Interface contacts:
Residue L156 in chain A contacts residue L6 in chain B (closest heavy-atom distance 4.8 Å).
Residue K66 in chain A interacts with residue L2 in chain B (closest heavy-atom distance 2.8 Å).
Residue R97 in chain A contacts residue L7 in chain B (closest heavy-atom distance 4.7 Å).
Residue T163 in chain A contacts residue V1 in chain B (closest heavy-atom distance 3.8 Å).
Residue Y59 in chain A interacts with residue V1 in chain B (closest heavy-atom distance 3.7 Å).
Residue H70 in chain A interacts with residue L6 in chain B (closest heavy-atom distance 3.4 Å).
Residue R97 in chain A is in contact with residue L6 in chain B (closest heavy-atom distance 3.6 Å).
Residue T143 in chain A interacts with residue A9 in chain B (closest heavy-atom distance 2.8 Å).
Residue F9 in chain A is in contact with residue L2 in chain B (closest heavy-atom distance 3.5 Å).
Residue Y171 in chain A contacts residue V1 in chain B (closest heavy-atom distance 2.7 Å).
Residue Y99 in chain A is in contact with residue L2 in chain B (closest heavy-atom distance 3.5 Å).
Residue F33 in chain A is in contact with residue V1 in chain B (closest heavy-atom distance 4.9 Å).
Residue Y99 in chain A interacts with residue L6 in chain B (closest heavy-atom distance 4.4 Å).
Residue R65 in chain A contacts residue D4 in chain B (closest heavy-atom distance 4.7 Å).
Residue T73 in chain A interacts with residue E8 in chain B (closest heavy-atom distance 4.0 Å).
Residue K146 in chain A is in contact with residue A9 in chain B (closest heavy-atom distance 3.0 Å).
Residue Y7 in chain A interacts with residue V1 in chain B (closest heavy-atom distance 2.8 Å).
Residue Y159 in chain A is in contact with residue L2 in chain B (closest heavy-atom distance 3.8 Å).
Residue M45 in chain A contacts residue L2 in chain B (closest heavy-atom distance 3.6 Å).
Residue M5 in chain A contacts residue V1 in chain B (closest heavy-atom distance 3.8 Å).
Residue T80 in chain A interacts with residue A9 in chain B (closest heavy-atom distance 3.8 Å).
Residue A150 in chain A is in contact with residue L7 in chain B (closest heavy-atom distance 4.0 Å).
Residue E63 in chain A is in contact with residue L2 in chain B (closest heavy-atom distance 2.9 Å).
Residue H74 in chain A contacts residue L6 in chain B (closest heavy-atom distance 3.9 Å).
Residue Y116 in chain A contacts residue A9 in chain B (closest heavy-atom distance 4.5 Å).
Residue E63 in chain A interacts with residue V1 in chain B (closest heavy-atom distance 3.2 Å).
Residue K66 in chain A contacts residue V1 in chain B (closest heavy-atom distance 3.5 Å).
Residue V67 in chain A interacts with residue L2 in chain B (closest heavy-atom distance 3.5 Å).
Residue H70 in chain A contacts residue D5 in chain B (closest heavy-atom distance 4.9 Å).
Residue Y159 in chain A interacts with residue V1 in chain B (closest heavy-atom distance 2.6 Å).
Residue K146 in chain A interacts with residue L7 in chain B (closest heavy-atom distance 4.5 Å).
Residue Y84 in chain A interacts with residue A9 in chain B (closest heavy-atom distance 2.8 Å).
Residue W167 in chain A contacts residue V1 in chain B (closest heavy-atom distance 3.8 Å).
Residue H70 in chain A interacts with residue L2 in chain B (closest heavy-atom distance 4.2 Å).
Residue T73 in chain A is in contact with residue L6 in chain B (closest heavy-atom distance 3.2 Å).
Residue Y7 in chain A interacts with residue L2 in chain B (closest heavy-atom distance 3.5 Å).
Residue W147 in chain A is in contact with residue E8 in chain B (closest heavy-atom distance 3.0 Å).
Residue W147 in chain A contacts residue L7 in chain B (closest heavy-atom distance 3.6 Å).
Residue D77 in chain A is in contact with residue E8 in chain B (closest heavy-atom distance 3.5 Å).
Residue D77 in chain A interacts with residue L7 in chain B (closest heavy-atom distance 4.9 Å).
Residue Y123 in chain A contacts residue A9 in chain B (closest heavy-atom distance 4.8 Å).
Residue V152 in chain A contacts residue L7 in chain B (closest heavy-atom distance 3.5 Å).
Residue K146 in chain A is in contact with residue E8 in chain B (closest heavy-atom distance 3.2 Å).
Residue L81 in chain A contacts residue A9 in chain B (closest heavy-atom distance 4.0 Å).
Residue K66 in chain A contacts residue D4 in chain B (closest heavy-atom distance 3.9 Å).
Residue D77 in chain A contacts residue A9 in chain B (closest heavy-atom distance 2.8 Å).
Residue W147 in chain A interacts with residue A9 in chain B (closest heavy-atom distance 3.8 Å).
Residue H114 in chain A contacts residue L6 in chain B (closest heavy-atom distance 4.1 Å).
Residue V76 in chain A contacts residue E8 in chain B (closest heavy-atom distance 3.5 Å).
Residue T73 in chain A contacts residue L7 in chain B (closest heavy-atom distance 3.8 Å).

This data describes a binding interaction between two proteins.

Sequence of chain B:
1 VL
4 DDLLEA

Sequence of chain A:
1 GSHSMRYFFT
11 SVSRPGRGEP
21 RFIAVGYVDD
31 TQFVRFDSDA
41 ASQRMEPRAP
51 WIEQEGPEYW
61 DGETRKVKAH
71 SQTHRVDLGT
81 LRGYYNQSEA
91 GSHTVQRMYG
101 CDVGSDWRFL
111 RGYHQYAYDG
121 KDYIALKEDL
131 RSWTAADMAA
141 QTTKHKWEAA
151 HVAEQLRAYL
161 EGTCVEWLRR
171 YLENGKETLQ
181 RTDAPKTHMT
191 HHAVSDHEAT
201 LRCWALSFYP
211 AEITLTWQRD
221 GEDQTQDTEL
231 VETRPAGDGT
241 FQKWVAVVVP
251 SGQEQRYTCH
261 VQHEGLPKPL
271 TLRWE